Sequence of protein 2:
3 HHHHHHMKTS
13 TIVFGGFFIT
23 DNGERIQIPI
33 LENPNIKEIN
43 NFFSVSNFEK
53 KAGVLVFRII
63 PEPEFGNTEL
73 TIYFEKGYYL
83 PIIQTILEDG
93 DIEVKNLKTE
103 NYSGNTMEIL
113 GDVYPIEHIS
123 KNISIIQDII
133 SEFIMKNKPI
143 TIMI

The following describes two proteins that form a bound complex.

Sequence of protein 1:
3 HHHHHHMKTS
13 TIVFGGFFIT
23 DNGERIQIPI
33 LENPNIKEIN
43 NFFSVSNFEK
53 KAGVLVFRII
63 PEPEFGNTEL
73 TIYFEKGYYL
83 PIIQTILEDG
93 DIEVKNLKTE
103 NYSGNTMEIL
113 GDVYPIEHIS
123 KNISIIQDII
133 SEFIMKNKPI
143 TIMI

Interface contacts:
Residue Q86 in protein 2 contacts residue Q86 in protein 1 (closest heavy-atom distance 2.9 Å).
Residue Q29 in protein 2 is in contact with residue I32 in protein 1 (closest heavy-atom distance 3.2 Å).
Residue Q29 in protein 2 is in contact with residue Q29 in protein 1 (closest heavy-atom distance 3.2 Å).
Residue P117 in protein 2 contacts residue H4 in protein 1 (closest heavy-atom distance 3.5 Å).
Residue P63 in protein 2 interacts with residue L112 in protein 1 (closest heavy-atom distance 3.5 Å).
Residue I94 in protein 2 interacts with residue I94 in protein 1 (closest heavy-atom distance 3.8 Å).
Residue V115 in protein 2 interacts with residue H4 in protein 1 (closest heavy-atom distance 3.4 Å).
Residue P63 in protein 2 is in contact with residue D114 in protein 1 (closest heavy-atom distance 3.3 Å).
Residue H3 in protein 2 contacts residue Y104 in protein 1 (closest heavy-atom distance 3.5 Å).
Residue Q29 in protein 2 contacts residue I30 in protein 1 (closest heavy-atom distance 2.9 Å).
Residue D114 in protein 2 interacts with residue P63 in protein 1 (closest heavy-atom distance 3.3 Å).
Residue R60 in protein 2 is in contact with residue T73 in protein 1 (closest heavy-atom distance 3.1 Å).
Residue D114 in protein 2 contacts residue H8 in protein 1 (closest heavy-atom distance 2.9 Å).
Residue T13 in protein 2 is in contact with residue R27 in protein 1 (closest heavy-atom distance 3.7 Å).
Residue E34 in protein 2 contacts residue R27 in protein 1 (closest heavy-atom distance 3.2 Å).
Residue V58 in protein 2 contacts residue R60 in protein 1 (closest heavy-atom distance 3.6 Å).
Residue G113 in protein 2 is in contact with residue H8 in protein 1 (closest heavy-atom distance 3.0 Å).
Residue H5 in protein 2 is in contact with residue V115 in protein 1 (closest heavy-atom distance 3.2 Å).
Residue E64 in protein 2 contacts residue Y75 in protein 1 (closest heavy-atom distance 3.0 Å).
Residue P63 in protein 2 is in contact with residue Y116 in protein 1 (closest heavy-atom distance 3.5 Å).
Residue R60 in protein 2 is in contact with residue E71 in protein 1 (closest heavy-atom distance 2.6 Å).
Residue H4 in protein 2 interacts with residue P117 in protein 1 (closest heavy-atom distance 3.5 Å).
Residue I30 in protein 2 contacts residue Q29 in protein 1 (closest heavy-atom distance 2.9 Å).
Residue P31 in protein 2 contacts residue Q29 in protein 1 (closest heavy-atom distance 3.5 Å).
Residue I32 in protein 2 interacts with residue Q29 in protein 1 (closest heavy-atom distance 3.2 Å).
Residue Y116 in protein 2 contacts residue P63 in protein 1 (closest heavy-atom distance 3.5 Å).
Residue E64 in protein 2 contacts residue D114 in protein 1 (closest heavy-atom distance 3.5 Å).
Residue H5 in protein 2 contacts residue Y116 in protein 1 (closest heavy-atom distance 3.3 Å).
Residue H8 in protein 2 is in contact with residue D114 in protein 1 (closest heavy-atom distance 2.9 Å).
Residue I32 in protein 2 contacts residue F19 in protein 1 (closest heavy-atom distance 3.7 Å).
Residue H6 in protein 2 contacts residue D114 in protein 1 (closest heavy-atom distance 3.5 Å).
Residue P63 in protein 2 interacts with residue Y75 in protein 1 (closest heavy-atom distance 3.7 Å).
Residue Y75 in protein 2 interacts with residue P63 in protein 1 (closest heavy-atom distance 3.7 Å).
Residue R27 in protein 2 is in contact with residue T13 in protein 1 (closest heavy-atom distance 3.7 Å).
Residue H8 in protein 2 is in contact with residue G113 in protein 1 (closest heavy-atom distance 3.0 Å).
Residue Q29 in protein 2 interacts with residue P31 in protein 1 (closest heavy-atom distance 3.5 Å).
Residue Y104 in protein 2 contacts residue H3 in protein 1 (closest heavy-atom distance 3.5 Å).
Residue D114 in protein 2 is in contact with residue H5 in protein 1 (closest heavy-atom distance 2.8 Å).
Residue F19 in protein 2 is in contact with residue I32 in protein 1 (closest heavy-atom distance 3.7 Å).
Residue R60 in protein 2 contacts residue V58 in protein 1 (closest heavy-atom distance 3.6 Å).
Residue L112 in protein 2 contacts residue P63 in protein 1 (closest heavy-atom distance 3.5 Å).
Residue Y75 in protein 2 interacts with residue E64 in protein 1 (closest heavy-atom distance 3.0 Å).
Residue E71 in protein 2 contacts residue R60 in protein 1 (closest heavy-atom distance 2.6 Å).
Residue H7 in protein 2 is in contact with residue D114 in protein 1 (closest heavy-atom distance 2.7 Å).
Residue D114 in protein 2 is in contact with residue H6 in protein 1 (closest heavy-atom distance 3.5 Å).
Residue T73 in protein 2 is in contact with residue R60 in protein 1 (closest heavy-atom distance 3.1 Å).
Residue H4 in protein 2 is in contact with residue V115 in protein 1 (closest heavy-atom distance 3.4 Å).
Residue H5 in protein 2 contacts residue D114 in protein 1 (closest heavy-atom distance 2.8 Å).
Residue H6 in protein 2 interacts with residue V115 in protein 1 (closest heavy-atom distance 2.9 Å).
Residue V115 in protein 2 contacts residue H6 in protein 1 (closest heavy-atom distance 2.9 Å).
Residue Y116 in protein 2 is in contact with residue H5 in protein 1 (closest heavy-atom distance 3.3 Å).
Residue V115 in protein 2 contacts residue H5 in protein 1 (closest heavy-atom distance 3.2 Å).
Residue D114 in protein 2 is in contact with residue E64 in protein 1 (closest heavy-atom distance 3.5 Å).
Residue D114 in protein 2 is in contact with residue H7 in protein 1 (closest heavy-atom distance 2.7 Å).
Residue H4 in protein 2 interacts with residue Y116 in protein 1 (closest heavy-atom distance 3.9 Å).
Residue G25 in protein 2 is in contact with residue E34 in protein 1 (closest heavy-atom distance 3.7 Å).
Residue R27 in protein 2 interacts with residue E34 in protein 1 (closest heavy-atom distance 3.2 Å).
Residue T11 in protein 2 is in contact with residue G113 in protein 1 (closest heavy-atom distance 3.8 Å).
Residue E34 in protein 2 is in contact with residue G25 in protein 1 (closest heavy-atom distance 3.7 Å).
Residue G113 in protein 2 is in contact with residue T11 in protein 1 (closest heavy-atom distance 3.8 Å).